Sequence of protein 1:
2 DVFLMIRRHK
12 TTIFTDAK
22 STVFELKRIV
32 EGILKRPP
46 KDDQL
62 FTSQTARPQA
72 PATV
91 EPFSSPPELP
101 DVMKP

Sequence of protein 2:
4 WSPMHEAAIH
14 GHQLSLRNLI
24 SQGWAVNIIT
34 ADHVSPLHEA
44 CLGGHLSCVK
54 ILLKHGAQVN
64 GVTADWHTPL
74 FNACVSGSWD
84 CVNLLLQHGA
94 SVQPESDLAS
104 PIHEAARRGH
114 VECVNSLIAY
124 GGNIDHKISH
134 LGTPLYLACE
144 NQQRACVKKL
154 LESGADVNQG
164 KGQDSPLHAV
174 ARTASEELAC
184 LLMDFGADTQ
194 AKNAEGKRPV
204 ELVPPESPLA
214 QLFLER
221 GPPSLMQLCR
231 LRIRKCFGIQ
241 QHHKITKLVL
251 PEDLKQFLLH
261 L

The following describes two proteins that form a bound complex.

Contacts between the two chains:
Residue C236 in protein 2 interacts with residue K104 in protein 1 (closest heavy-atom distance 4.3 Å).
Residue L248 in protein 2 interacts with residue P100 in protein 1 (closest heavy-atom distance 3.9 Å).
Residue I233 in protein 2 interacts with residue M103 in protein 1 (closest heavy-atom distance 4.3 Å).
Residue C236 in protein 2 contacts residue M103 in protein 1 (closest heavy-atom distance 3.6 Å).
Residue C236 in protein 2 is in contact with residue V102 in protein 1 (closest heavy-atom distance 4.6 Å).
Residue L248 in protein 2 contacts residue M103 in protein 1 (closest heavy-atom distance 4.2 Å).
Residue K247 in protein 2 is in contact with residue V102 in protein 1 (closest heavy-atom distance 4.1 Å).
Residue K244 in protein 2 interacts with residue V102 in protein 1 (closest heavy-atom distance 4.1 Å).
Residue F237 in protein 2 interacts with residue M103 in protein 1 (closest heavy-atom distance 3.8 Å).
Residue L248 in protein 2 interacts with residue V102 in protein 1 (closest heavy-atom distance 3.7 Å).
Residue F237 in protein 2 contacts residue V102 in protein 1 (closest heavy-atom distance 3.2 Å).